These two protein chains interact to form a complex.

Sequence of the first protein:
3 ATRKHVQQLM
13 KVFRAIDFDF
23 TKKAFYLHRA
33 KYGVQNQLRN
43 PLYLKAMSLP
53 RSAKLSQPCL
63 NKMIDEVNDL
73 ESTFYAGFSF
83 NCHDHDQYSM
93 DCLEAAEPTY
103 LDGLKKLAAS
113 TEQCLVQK

Sequence of the second protein:
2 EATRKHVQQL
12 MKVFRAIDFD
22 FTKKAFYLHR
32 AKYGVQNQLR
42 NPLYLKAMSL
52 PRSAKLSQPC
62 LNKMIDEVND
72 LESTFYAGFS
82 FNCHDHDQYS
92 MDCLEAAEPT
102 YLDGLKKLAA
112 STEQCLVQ

Interface contacts:
Residue K25 in the second protein is in contact with residue N70 in the first protein (closest heavy-atom distance 3.9 Å).
Residue H7 in the second protein contacts residue A48 in the first protein (closest heavy-atom distance 3.6 Å).
Residue L44 in the second protein contacts residue L11 in the first protein (closest heavy-atom distance 3.4 Å).
Residue M65 in the second protein contacts residue F15 in the first protein (closest heavy-atom distance 3.9 Å).
Residue R5 in the second protein is in contact with residue R53 in the first protein (closest heavy-atom distance 3.8 Å).
Residue K25 in the second protein interacts with residue E73 in the first protein (closest heavy-atom distance 2.7 Å).
Residue F15 in the second protein contacts residue R41 in the first protein (closest heavy-atom distance 3.6 Å).
Residue A55 in the second protein contacts residue H7 in the first protein (closest heavy-atom distance 3.3 Å).
Residue A48 in the second protein is in contact with residue L11 in the first protein (closest heavy-atom distance 3.6 Å).
Residue E2 in the second protein is in contact with residue R53 in the first protein (closest heavy-atom distance 3.0 Å).
Residue M12 in the second protein is in contact with residue Y45 in the first protein (closest heavy-atom distance 3.2 Å).
Residue R5 in the second protein interacts with residue L51 in the first protein (closest heavy-atom distance 3.1 Å).
Residue P52 in the second protein interacts with residue H7 in the first protein (closest heavy-atom distance 3.1 Å).
Residue Q10 in the second protein is in contact with residue L57 in the first protein (closest heavy-atom distance 3.6 Å).
Residue A26 in the second protein interacts with residue L29 in the first protein (closest heavy-atom distance 3.5 Å).
Residue H7 in the second protein interacts with residue R53 in the first protein (closest heavy-atom distance 3.7 Å).
Residue M65 in the second protein contacts residue V14 in the first protein (closest heavy-atom distance 3.5 Å).
Residue V14 in the second protein interacts with residue M65 in the first protein (closest heavy-atom distance 3.5 Å).
Residue M49 in the second protein interacts with residue T4 in the first protein (closest heavy-atom distance 3.4 Å).
Residue V14 in the second protein interacts with residue I66 in the first protein (closest heavy-atom distance 3.5 Å).
Residue L62 in the second protein is in contact with residue L11 in the first protein (closest heavy-atom distance 3.6 Å).
Residue L11 in the second protein is in contact with residue L44 in the first protein (closest heavy-atom distance 3.4 Å).
Residue I66 in the second protein interacts with residue V14 in the first protein (closest heavy-atom distance 3.9 Å).
Residue Y45 in the second protein interacts with residue L11 in the first protein (closest heavy-atom distance 3.8 Å).
Residue L44 in the second protein is in contact with residue F15 in the first protein (closest heavy-atom distance 3.9 Å).
Residue E73 in the second protein is in contact with residue K25 in the first protein (closest heavy-atom distance 3.4 Å).
Residue L11 in the second protein contacts residue A48 in the first protein (closest heavy-atom distance 3.6 Å).
Residue K33 in the second protein interacts with residue D19 in the first protein (closest heavy-atom distance 2.7 Å).
Residue L51 in the second protein contacts residue T4 in the first protein (closest heavy-atom distance 3.2 Å).
Residue F22 in the second protein interacts with residue L29 in the first protein (closest heavy-atom distance 3.9 Å).
Residue F15 in the second protein interacts with residue M65 in the first protein (closest heavy-atom distance 3.7 Å).
Residue D19 in the second protein is in contact with residue K33 in the first protein (closest heavy-atom distance 3.8 Å).
Residue H7 in the second protein interacts with residue P52 in the first protein (closest heavy-atom distance 3.3 Å).
Residue K25 in the second protein is in contact with residue L29 in the first protein (closest heavy-atom distance 3.7 Å).
Residue H7 in the second protein interacts with residue L57 in the first protein (closest heavy-atom distance 3.2 Å).
Residue H7 in the second protein contacts residue A55 in the first protein (closest heavy-atom distance 2.7 Å).
Residue L29 in the second protein is in contact with residue K25 in the first protein (closest heavy-atom distance 3.8 Å).
Residue F15 in the second protein is in contact with residue Y45 in the first protein (closest heavy-atom distance 3.7 Å).
Residue E73 in the second protein is in contact with residue Y90 in the first protein (closest heavy-atom distance 3.9 Å).
Residue K33 in the second protein contacts residue T23 in the first protein (closest heavy-atom distance 4.0 Å).
Residue L57 in the second protein interacts with residue Q10 in the first protein (closest heavy-atom distance 3.3 Å).
Residue L51 in the second protein interacts with residue H7 in the first protein (closest heavy-atom distance 3.6 Å).
Residue A48 in the second protein contacts residue H7 in the first protein (closest heavy-atom distance 3.9 Å).
Residue K33 in the second protein interacts with residue F22 in the first protein (closest heavy-atom distance 3.5 Å).
Residue Y45 in the second protein interacts with residue M12 in the first protein (closest heavy-atom distance 3.3 Å).
Residue A48 in the second protein is in contact with residue T4 in the first protein (closest heavy-atom distance 3.7 Å).
Residue R5 in the second protein is in contact with residue M49 in the first protein (closest heavy-atom distance 3.3 Å).
Residue A32 in the second protein is in contact with residue F22 in the first protein (closest heavy-atom distance 3.8 Å).
Residue F22 in the second protein is in contact with residue V36 in the first protein (closest heavy-atom distance 3.8 Å).
Residue R41 in the second protein contacts residue F15 in the first protein (closest heavy-atom distance 3.5 Å).
Residue M49 in the second protein is in contact with residue V8 in the first protein (closest heavy-atom distance 3.5 Å).
Residue L11 in the second protein interacts with residue Y45 in the first protein (closest heavy-atom distance 3.6 Å).
Residue D21 in the second protein is in contact with residue N70 in the first protein (closest heavy-atom distance 3.9 Å).
Residue L11 in the second protein is in contact with residue L57 in the first protein (closest heavy-atom distance 3.8 Å).
Residue Y90 in the second protein is in contact with residue N70 in the first protein (closest heavy-atom distance 3.9 Å).
Residue L29 in the second protein contacts residue A26 in the first protein (closest heavy-atom distance 3.8 Å).
Residue V14 in the second protein is in contact with residue L62 in the first protein (closest heavy-atom distance 3.9 Å).
Residue V8 in the second protein interacts with residue M49 in the first protein (closest heavy-atom distance 3.6 Å).
Residue F22 in the second protein is in contact with residue A32 in the first protein (closest heavy-atom distance 3.6 Å).
Residue F22 in the second protein is in contact with residue K33 in the first protein (closest heavy-atom distance 3.8 Å).